Sequence of the first protein:
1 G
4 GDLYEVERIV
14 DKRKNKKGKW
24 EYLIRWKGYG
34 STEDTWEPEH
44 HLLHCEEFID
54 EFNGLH

Sequence of the second protein:
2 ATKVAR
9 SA

Residue-level contacts at the interface:
Residue C48 in the first protein interacts with residue A6 in the second protein (closest heavy-atom distance 4.8 Å).
Residue L6 in the first protein interacts with residue A6 in the second protein (closest heavy-atom distance 3.5 Å).
Residue L46 in the first protein contacts residue A6 in the second protein (closest heavy-atom distance 4.5 Å).
Residue L45 in the first protein interacts with residue R7 in the second protein (closest heavy-atom distance 5.0 Å).
Residue E40 in the first protein contacts residue S9 in the second protein (closest heavy-atom distance 2.5 Å).
Residue L46 in the first protein contacts residue T3 in the second protein (closest heavy-atom distance 3.5 Å).
Residue V9 in the first protein interacts with residue K4 in the second protein (closest heavy-atom distance 3.0 Å).
Residue H44 in the first protein contacts residue R7 in the second protein (closest heavy-atom distance 2.8 Å).
Residue L46 in the first protein is in contact with residue R7 in the second protein (closest heavy-atom distance 4.1 Å).
Residue L45 in the first protein is in contact with residue V5 in the second protein (closest heavy-atom distance 3.8 Å).
Residue T38 in the first protein contacts residue S9 in the second protein (closest heavy-atom distance 4.5 Å).
Residue H44 in the first protein is in contact with residue A6 in the second protein (closest heavy-atom distance 3.0 Å).
Residue W29 in the first protein contacts residue R7 in the second protein (closest heavy-atom distance 3.8 Å).
Residue G4 in the first protein interacts with residue R7 in the second protein (closest heavy-atom distance 3.1 Å).
Residue H44 in the first protein interacts with residue S9 in the second protein (closest heavy-atom distance 3.7 Å).
Residue H47 in the first protein contacts residue A2 in the second protein (closest heavy-atom distance 3.4 Å).
Residue W39 in the first protein is in contact with residue S9 in the second protein (closest heavy-atom distance 4.4 Å).
Residue D5 in the first protein contacts residue R7 in the second protein (closest heavy-atom distance 3.5 Å).
Residue H47 in the first protein contacts residue T3 in the second protein (closest heavy-atom distance 3.6 Å).
Residue Y7 in the first protein interacts with residue A6 in the second protein (closest heavy-atom distance 3.0 Å).
Residue L46 in the first protein interacts with residue V5 in the second protein (closest heavy-atom distance 2.8 Å).
Residue Y7 in the first protein is in contact with residue K4 in the second protein (closest heavy-atom distance 4.5 Å).
Residue L46 in the first protein interacts with residue K4 in the second protein (closest heavy-atom distance 3.1 Å).
Residue C48 in the first protein is in contact with residue V5 in the second protein (closest heavy-atom distance 3.6 Å).
Residue E40 in the first protein interacts with residue R7 in the second protein (closest heavy-atom distance 3.6 Å).
Residue L6 in the first protein contacts residue V5 in the second protein (closest heavy-atom distance 4.0 Å).
Residue E50 in the first protein contacts residue K4 in the second protein (closest heavy-atom distance 2.7 Å).
Residue C48 in the first protein interacts with residue K4 in the second protein (closest heavy-atom distance 4.0 Å).
Residue V9 in the first protein interacts with residue A6 in the second protein (closest heavy-atom distance 3.8 Å).
Residue L46 in the first protein contacts residue A2 in the second protein (closest heavy-atom distance 3.7 Å).
Residue L6 in the first protein contacts residue R7 in the second protein (closest heavy-atom distance 3.9 Å).
Residue L45 in the first protein contacts residue A6 in the second protein (closest heavy-atom distance 3.7 Å).
Residue F51 in the first protein interacts with residue K4 in the second protein (closest heavy-atom distance 3.7 Å).
Residue V9 in the first protein is in contact with residue V5 in the second protein (closest heavy-atom distance 4.1 Å).
Residue H47 in the first protein contacts residue K4 in the second protein (closest heavy-atom distance 3.0 Å).
Residue Y7 in the first protein is in contact with residue V5 in the second protein (closest heavy-atom distance 3.4 Å).
Residue E8 in the first protein contacts residue K4 in the second protein (closest heavy-atom distance 3.7 Å).
Residue H44 in the first protein is in contact with residue V5 in the second protein (closest heavy-atom distance 4.2 Å).
Residue E8 in the first protein contacts residue V5 in the second protein (closest heavy-atom distance 4.2 Å).
Residue G1 in the first protein contacts residue R7 in the second protein (closest heavy-atom distance 4.7 Å).
Residue W29 in the first protein is in contact with residue A6 in the second protein (closest heavy-atom distance 3.5 Å).
Residue D5 in the first protein interacts with residue A6 in the second protein (closest heavy-atom distance 3.7 Å).

This data describes a binding interaction between two proteins.